This data describes a binding interaction between two proteins.

Sequence of chain A:
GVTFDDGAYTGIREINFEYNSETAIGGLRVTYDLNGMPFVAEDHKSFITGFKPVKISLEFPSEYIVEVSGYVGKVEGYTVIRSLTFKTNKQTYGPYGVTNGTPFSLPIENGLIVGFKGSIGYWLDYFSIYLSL

Residue-level contacts at the interface:
Residue F104 in chain A contacts residue W13 in chain B (closest heavy-atom distance 3.7 Å).
Residue L131 in chain A contacts residue I9 in chain B (closest heavy-atom distance 4.9 Å).
Residue S128 in chain A interacts with residue P12 in chain B (closest heavy-atom distance 3.2 Å).
Residue L106 in chain A is in contact with residue V10 in chain B (closest heavy-atom distance 3.6 Å).
Residue V80 in chain A is in contact with residue G14 in chain B (closest heavy-atom distance 4.2 Å).
Residue I129 in chain A is in contact with residue I8 in chain B (closest heavy-atom distance 4.0 Å).
Residue A8 in chain A interacts with residue S7 in chain B (closest heavy-atom distance 3.7 Å).
Residue Y126 in chain A contacts residue D15 in chain B (closest heavy-atom distance 3.5 Å).
Residue T79 in chain A contacts residue D15 in chain B (closest heavy-atom distance 3.9 Å).
Residue L131 in chain A contacts residue I8 in chain B (closest heavy-atom distance 2.9 Å).
Residue I129 in chain A contacts residue I9 in chain B (closest heavy-atom distance 3.4 Å).
Residue F127 in chain A is in contact with residue V10 in chain B (closest heavy-atom distance 5.0 Å).
Residue S128 in chain A is in contact with residue I9 in chain B (closest heavy-atom distance 3.8 Å).
Residue D125 in chain A contacts residue W13 in chain B (closest heavy-atom distance 4.5 Å).
Residue Y126 in chain A is in contact with residue P12 in chain B (closest heavy-atom distance 4.1 Å).
Residue L131 in chain A interacts with residue V10 in chain B (closest heavy-atom distance 3.9 Å).
Residue Y126 in chain A is in contact with residue W13 in chain B (closest heavy-atom distance 3.2 Å).
Residue V72 in chain A is in contact with residue G14 in chain B (closest heavy-atom distance 3.6 Å).
Residue D125 in chain A interacts with residue G14 in chain B (closest heavy-atom distance 2.9 Å).
Residue Y130 in chain A contacts residue I9 in chain B (closest heavy-atom distance 3.6 Å).
Residue Y130 in chain A interacts with residue I8 in chain B (closest heavy-atom distance 3.4 Å).
Residue F127 in chain A is in contact with residue W13 in chain B (closest heavy-atom distance 3.1 Å).
Residue K117 in chain A contacts residue I9 in chain B (closest heavy-atom distance 4.2 Å).
Residue S128 in chain A contacts residue V10 in chain B (closest heavy-atom distance 3.9 Å).
Residue S128 in chain A contacts residue W13 in chain B (closest heavy-atom distance 4.8 Å).
Residue I81 in chain A is in contact with residue G14 in chain B (closest heavy-atom distance 3.6 Å).
Residue L106 in chain A is in contact with residue W13 in chain B (closest heavy-atom distance 3.7 Å).
Residue I129 in chain A is in contact with residue W13 in chain B (closest heavy-atom distance 4.0 Å).
Residue F127 in chain A contacts residue G11 in chain B (closest heavy-atom distance 4.1 Å).
Residue I129 in chain A contacts residue V10 in chain B (closest heavy-atom distance 3.0 Å).
Residue I81 in chain A is in contact with residue W13 in chain B (closest heavy-atom distance 3.4 Å).
Residue V72 in chain A is in contact with residue W13 in chain B (closest heavy-atom distance 4.5 Å).
Residue S128 in chain A is in contact with residue G11 in chain B (closest heavy-atom distance 3.5 Å).
Residue D125 in chain A is in contact with residue D15 in chain B (closest heavy-atom distance 4.0 Å).
Residue Y126 in chain A interacts with residue G14 in chain B (closest heavy-atom distance 3.9 Å).
Residue F127 in chain A interacts with residue P12 in chain B (closest heavy-atom distance 3.2 Å).
Residue Y130 in chain A contacts residue S7 in chain B (closest heavy-atom distance 3.5 Å).
Residue T79 in chain A interacts with residue G14 in chain B (closest heavy-atom distance 3.2 Å).

Sequence of chain B:
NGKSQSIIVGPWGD